Sequence of the first protein:
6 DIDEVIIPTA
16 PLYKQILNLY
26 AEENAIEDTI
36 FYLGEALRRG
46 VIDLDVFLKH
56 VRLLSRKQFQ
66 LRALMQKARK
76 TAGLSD

These two protein chains interact to form a complex.

Sequence of the second protein:
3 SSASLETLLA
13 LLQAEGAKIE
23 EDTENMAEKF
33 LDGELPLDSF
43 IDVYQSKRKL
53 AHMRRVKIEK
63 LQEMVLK

Contacts between the two chains:
Residue I12 in the first protein contacts residue K59 in the second protein (closest heavy-atom distance 4.4 Å).
Residue Y25 in the first protein contacts residue H54 in the second protein (closest heavy-atom distance 4.4 Å).
Residue L59 in the first protein is in contact with residue I43 in the second protein (closest heavy-atom distance 4.5 Å).
Residue L22 in the first protein interacts with residue V58 in the second protein (closest heavy-atom distance 4.0 Å).
Residue A41 in the first protein interacts with residue F32 in the second protein (closest heavy-atom distance 3.5 Å).
Residue V46 in the first protein interacts with residue D34 in the second protein (closest heavy-atom distance 4.3 Å).
Residue I7 in the first protein is in contact with residue L13 in the second protein (closest heavy-atom distance 4.1 Å).
Residue R44 in the first protein interacts with residue L33 in the second protein (closest heavy-atom distance 3.5 Å).
Residue L22 in the first protein contacts residue M55 in the second protein (closest heavy-atom distance 4.0 Å).
Residue A41 in the first protein interacts with residue L33 in the second protein (closest heavy-atom distance 3.6 Å).
Residue T34 in the first protein is in contact with residue I43 in the second protein (closest heavy-atom distance 4.2 Å).
Residue D8 in the first protein contacts residue R56 in the second protein (closest heavy-atom distance 3.1 Å).
Residue E27 in the first protein interacts with residue K51 in the second protein (closest heavy-atom distance 3.2 Å).
Residue A30 in the first protein is in contact with residue H54 in the second protein (closest heavy-atom distance 4.0 Å).
Residue D33 in the first protein interacts with residue R50 in the second protein (closest heavy-atom distance 3.0 Å).
Residue A26 in the first protein contacts residue H54 in the second protein (closest heavy-atom distance 3.8 Å).
Residue I31 in the first protein contacts residue Q47 in the second protein (closest heavy-atom distance 3.4 Å).
Residue L22 in the first protein contacts residue K59 in the second protein (closest heavy-atom distance 4.0 Å).
Residue I7 in the first protein interacts with residue L14 in the second protein (closest heavy-atom distance 4.1 Å).
Residue Y37 in the first protein contacts residue F42 in the second protein (closest heavy-atom distance 4.1 Å).
Residue I11 in the first protein is in contact with residue M66 in the second protein (closest heavy-atom distance 3.9 Å).
Residue N23 in the first protein is in contact with residue M55 in the second protein (closest heavy-atom distance 3.9 Å).
Residue V46 in the first protein interacts with residue G35 in the second protein (closest heavy-atom distance 3.6 Å).
Residue A30 in the first protein is in contact with residue Q47 in the second protein (closest heavy-atom distance 3.5 Å).
Residue I11 in the first protein is in contact with residue L14 in the second protein (closest heavy-atom distance 3.9 Å).
Residue T34 in the first protein is in contact with residue Y46 in the second protein (closest heavy-atom distance 3.8 Å).
Residue E40 in the first protein interacts with residue L33 in the second protein (closest heavy-atom distance 3.7 Å).
Residue A26 in the first protein is in contact with residue K51 in the second protein (closest heavy-atom distance 3.5 Å).
Residue I47 in the first protein is in contact with residue L39 in the second protein (closest heavy-atom distance 4.4 Å).
Residue L38 in the first protein is in contact with residue F32 in the second protein (closest heavy-atom distance 4.2 Å).
Residue A30 in the first protein contacts residue R50 in the second protein (closest heavy-atom distance 3.6 Å).
Residue H55 in the first protein interacts with residue L39 in the second protein (closest heavy-atom distance 3.6 Å).
Residue N29 in the first protein interacts with residue H54 in the second protein (closest heavy-atom distance 3.5 Å).
Residue L59 in the first protein contacts residue Q47 in the second protein (closest heavy-atom distance 3.5 Å).
Residue Y25 in the first protein is in contact with residue V58 in the second protein (closest heavy-atom distance 3.6 Å).
Residue Y37 in the first protein contacts residue L33 in the second protein (closest heavy-atom distance 3.7 Å).
Residue T34 in the first protein is in contact with residue Q47 in the second protein (closest heavy-atom distance 3.8 Å).
Residue Y37 in the first protein interacts with residue A29 in the second protein (closest heavy-atom distance 4.2 Å).
Residue D33 in the first protein interacts with residue H54 in the second protein (closest heavy-atom distance 2.8 Å).
Residue V46 in the first protein contacts residue F32 in the second protein (closest heavy-atom distance 3.5 Å).
Residue V46 in the first protein interacts with residue L33 in the second protein (closest heavy-atom distance 3.4 Å).
Residue Y37 in the first protein interacts with residue F32 in the second protein (closest heavy-atom distance 3.7 Å).
Residue I7 in the first protein contacts residue E17 in the second protein (closest heavy-atom distance 4.5 Å).
Residue A26 in the first protein is in contact with residue M55 in the second protein (closest heavy-atom distance 3.6 Å).
Residue I11 in the first protein is in contact with residue K59 in the second protein (closest heavy-atom distance 3.3 Å).
Residue Y37 in the first protein interacts with residue Y46 in the second protein (closest heavy-atom distance 3.2 Å).
Residue H55 in the first protein contacts residue D40 in the second protein (closest heavy-atom distance 3.1 Å).
Residue R44 in the first protein interacts with residue D34 in the second protein (closest heavy-atom distance 3.0 Å).
Residue L38 in the first protein interacts with residue L39 in the second protein (closest heavy-atom distance 3.5 Å).
Residue I11 in the first protein interacts with residue L63 in the second protein (closest heavy-atom distance 3.5 Å).
Residue L38 in the first protein is in contact with residue I43 in the second protein (closest heavy-atom distance 4.2 Å).
Residue R44 in the first protein interacts with residue E30 in the second protein (closest heavy-atom distance 3.3 Å).
Residue V51 in the first protein contacts residue L39 in the second protein (closest heavy-atom distance 3.4 Å).
Residue I11 in the first protein contacts residue K62 in the second protein (closest heavy-atom distance 3.7 Å).
Residue D33 in the first protein is in contact with residue Y46 in the second protein (closest heavy-atom distance 3.9 Å).
Residue A30 in the first protein contacts residue K51 in the second protein (closest heavy-atom distance 3.5 Å).
Residue N23 in the first protein is in contact with residue K51 in the second protein (closest heavy-atom distance 3.1 Å).
Residue D8 in the first protein interacts with residue K59 in the second protein (closest heavy-atom distance 2.8 Å).
Residue H55 in the first protein contacts residue I43 in the second protein (closest heavy-atom distance 3.2 Å).
Residue D8 in the first protein interacts with residue L52 in the second protein (closest heavy-atom distance 3.2 Å).